Sequence of protein 2:
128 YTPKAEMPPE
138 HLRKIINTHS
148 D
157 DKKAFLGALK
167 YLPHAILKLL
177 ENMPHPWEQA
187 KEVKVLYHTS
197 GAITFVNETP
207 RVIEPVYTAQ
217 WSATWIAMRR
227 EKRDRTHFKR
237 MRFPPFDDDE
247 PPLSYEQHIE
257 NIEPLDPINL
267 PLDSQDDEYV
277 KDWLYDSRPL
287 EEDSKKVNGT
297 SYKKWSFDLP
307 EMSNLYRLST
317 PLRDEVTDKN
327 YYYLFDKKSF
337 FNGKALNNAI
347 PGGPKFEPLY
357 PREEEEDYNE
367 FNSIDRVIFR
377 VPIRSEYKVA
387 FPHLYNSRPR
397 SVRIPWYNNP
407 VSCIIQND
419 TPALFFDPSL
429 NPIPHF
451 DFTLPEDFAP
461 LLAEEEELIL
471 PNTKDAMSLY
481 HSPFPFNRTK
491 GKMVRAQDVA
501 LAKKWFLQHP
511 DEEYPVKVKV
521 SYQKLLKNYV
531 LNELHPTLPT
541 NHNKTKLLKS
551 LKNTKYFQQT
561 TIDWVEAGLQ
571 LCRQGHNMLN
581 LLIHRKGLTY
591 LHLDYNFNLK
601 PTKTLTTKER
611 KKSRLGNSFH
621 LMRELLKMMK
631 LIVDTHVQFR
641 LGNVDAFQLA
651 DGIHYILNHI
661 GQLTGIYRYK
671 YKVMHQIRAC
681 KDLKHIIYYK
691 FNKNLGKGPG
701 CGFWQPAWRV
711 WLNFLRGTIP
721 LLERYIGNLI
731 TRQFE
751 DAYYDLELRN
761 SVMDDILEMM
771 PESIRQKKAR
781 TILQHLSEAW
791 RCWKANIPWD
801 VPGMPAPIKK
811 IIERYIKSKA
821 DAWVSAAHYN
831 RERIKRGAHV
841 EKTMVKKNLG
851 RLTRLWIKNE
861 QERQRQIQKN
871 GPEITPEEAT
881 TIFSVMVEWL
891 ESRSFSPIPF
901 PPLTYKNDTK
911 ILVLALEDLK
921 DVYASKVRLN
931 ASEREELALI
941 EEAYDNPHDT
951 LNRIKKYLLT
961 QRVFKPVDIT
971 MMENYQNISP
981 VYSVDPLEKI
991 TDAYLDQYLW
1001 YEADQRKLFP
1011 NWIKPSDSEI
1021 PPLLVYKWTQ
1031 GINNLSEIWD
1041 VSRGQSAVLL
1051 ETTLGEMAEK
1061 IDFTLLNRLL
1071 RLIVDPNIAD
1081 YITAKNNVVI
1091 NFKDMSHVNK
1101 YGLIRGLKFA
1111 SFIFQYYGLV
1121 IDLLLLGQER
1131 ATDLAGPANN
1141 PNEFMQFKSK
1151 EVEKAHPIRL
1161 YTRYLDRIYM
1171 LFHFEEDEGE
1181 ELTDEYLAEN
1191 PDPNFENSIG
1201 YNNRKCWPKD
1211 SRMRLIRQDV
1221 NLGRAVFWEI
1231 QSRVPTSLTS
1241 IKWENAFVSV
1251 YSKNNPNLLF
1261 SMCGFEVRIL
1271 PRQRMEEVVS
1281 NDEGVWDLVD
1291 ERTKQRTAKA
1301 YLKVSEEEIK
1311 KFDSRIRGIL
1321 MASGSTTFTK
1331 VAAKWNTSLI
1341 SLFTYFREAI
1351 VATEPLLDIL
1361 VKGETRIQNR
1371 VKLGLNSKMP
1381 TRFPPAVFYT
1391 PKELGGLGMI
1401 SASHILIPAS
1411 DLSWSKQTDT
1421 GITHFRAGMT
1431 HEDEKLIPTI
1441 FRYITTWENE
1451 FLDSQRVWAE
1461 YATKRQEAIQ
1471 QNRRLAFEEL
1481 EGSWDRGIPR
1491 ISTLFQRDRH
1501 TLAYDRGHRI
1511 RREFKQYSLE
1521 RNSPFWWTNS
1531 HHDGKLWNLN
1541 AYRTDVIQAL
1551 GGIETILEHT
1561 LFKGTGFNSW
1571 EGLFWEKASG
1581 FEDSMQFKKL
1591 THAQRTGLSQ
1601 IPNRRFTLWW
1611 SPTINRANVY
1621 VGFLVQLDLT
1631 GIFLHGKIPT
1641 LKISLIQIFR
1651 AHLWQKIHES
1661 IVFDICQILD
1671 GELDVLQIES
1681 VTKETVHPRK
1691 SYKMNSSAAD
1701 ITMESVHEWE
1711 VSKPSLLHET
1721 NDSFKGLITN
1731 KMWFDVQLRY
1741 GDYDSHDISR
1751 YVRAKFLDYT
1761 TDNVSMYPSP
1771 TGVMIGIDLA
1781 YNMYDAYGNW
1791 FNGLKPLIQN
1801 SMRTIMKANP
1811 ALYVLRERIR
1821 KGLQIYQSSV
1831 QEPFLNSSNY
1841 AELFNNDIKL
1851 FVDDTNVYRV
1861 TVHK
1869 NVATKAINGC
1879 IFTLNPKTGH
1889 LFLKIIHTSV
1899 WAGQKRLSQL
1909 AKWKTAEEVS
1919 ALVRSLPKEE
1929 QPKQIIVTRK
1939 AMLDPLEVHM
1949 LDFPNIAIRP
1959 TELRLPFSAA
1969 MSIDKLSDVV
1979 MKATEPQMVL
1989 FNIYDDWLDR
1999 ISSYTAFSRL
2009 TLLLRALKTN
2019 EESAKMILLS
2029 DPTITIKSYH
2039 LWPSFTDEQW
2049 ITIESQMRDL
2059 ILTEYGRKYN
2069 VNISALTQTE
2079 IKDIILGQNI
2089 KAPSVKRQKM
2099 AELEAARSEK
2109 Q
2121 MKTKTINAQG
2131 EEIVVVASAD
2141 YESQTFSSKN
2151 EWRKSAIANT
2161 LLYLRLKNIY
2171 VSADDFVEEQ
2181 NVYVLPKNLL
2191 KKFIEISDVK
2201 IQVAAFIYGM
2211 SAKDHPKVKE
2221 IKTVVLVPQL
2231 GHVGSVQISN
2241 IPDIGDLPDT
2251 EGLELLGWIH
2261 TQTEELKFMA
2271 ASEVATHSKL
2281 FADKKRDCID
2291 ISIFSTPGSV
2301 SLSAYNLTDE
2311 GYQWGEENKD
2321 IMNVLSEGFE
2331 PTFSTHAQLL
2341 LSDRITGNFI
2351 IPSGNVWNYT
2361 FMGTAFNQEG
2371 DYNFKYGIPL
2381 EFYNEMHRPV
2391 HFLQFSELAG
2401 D

Residue-level contacts at the interface:
Residue R1442 in protein 2 contacts residue A16 in protein 1 (closest heavy-atom distance 4.2 Å).
Residue I1405 in protein 2 is in contact with residue A4 in protein 1 (closest heavy-atom distance 3.5 Å).
Residue S1403 in protein 2 interacts with residue A5 in protein 1 (closest heavy-atom distance 4.5 Å).
Residue F1441 in protein 2 is in contact with residue A12 in protein 1 (closest heavy-atom distance 4.0 Å).
Residue P1408 in protein 2 contacts residue A1 in protein 1 (closest heavy-atom distance 4.1 Å).
Residue T1446 in protein 2 contacts residue A17 in protein 1 (closest heavy-atom distance 4.3 Å).
Residue T1365 in protein 2 contacts residue A5 in protein 1 (closest heavy-atom distance 3.2 Å).
Residue V1351 in protein 2 contacts residue A13 in protein 1 (closest heavy-atom distance 4.4 Å).
Residue H1404 in protein 2 contacts residue A11 in protein 1 (closest heavy-atom distance 4.7 Å).
Residue P1408 in protein 2 interacts with residue A3 in protein 1 (closest heavy-atom distance 3.6 Å).
Residue R1382 in protein 2 interacts with residue A1 in protein 1 (closest heavy-atom distance 3.5 Å).
Residue T1445 in protein 2 interacts with residue A17 in protein 1 (closest heavy-atom distance 3.7 Å).
Residue E1283 in protein 2 is in contact with residue A12 in protein 1 (closest heavy-atom distance 3.2 Å).
Residue F1441 in protein 2 is in contact with residue A17 in protein 1 (closest heavy-atom distance 3.7 Å).
Residue T1381 in protein 2 contacts residue A1 in protein 1 (closest heavy-atom distance 4.3 Å).
Residue T1446 in protein 2 contacts residue A16 in protein 1 (closest heavy-atom distance 3.6 Å).
Residue E1283 in protein 2 contacts residue A14 in protein 1 (closest heavy-atom distance 4.0 Å).
Residue F1441 in protein 2 contacts residue A16 in protein 1 (closest heavy-atom distance 3.0 Å).
Residue I1444 in protein 2 is in contact with residue A16 in protein 1 (closest heavy-atom distance 3.6 Å).
Residue Y1443 in protein 2 interacts with residue A19 in protein 1 (closest heavy-atom distance 4.3 Å).
Residue V1351 in protein 2 contacts residue A12 in protein 1 (closest heavy-atom distance 3.5 Å).
Residue T1439 in protein 2 contacts residue A8 in protein 1 (closest heavy-atom distance 4.8 Å).
Residue I1405 in protein 2 contacts residue A6 in protein 1 (closest heavy-atom distance 4.6 Å).
Residue V1351 in protein 2 interacts with residue A14 in protein 1 (closest heavy-atom distance 4.1 Å).
Residue H1404 in protein 2 is in contact with residue A7 in protein 1 (closest heavy-atom distance 3.9 Å).
Residue V1361 in protein 2 is in contact with residue A6 in protein 1 (closest heavy-atom distance 3.2 Å).
Residue H1404 in protein 2 contacts residue A8 in protein 1 (closest heavy-atom distance 4.2 Å).
Residue F1441 in protein 2 interacts with residue A15 in protein 1 (closest heavy-atom distance 4.5 Å).
Residue H1404 in protein 2 interacts with residue A4 in protein 1 (closest heavy-atom distance 3.2 Å).
Residue L1357 in protein 2 contacts residue A8 in protein 1 (closest heavy-atom distance 5.0 Å).
Residue I1405 in protein 2 contacts residue A5 in protein 1 (closest heavy-atom distance 3.6 Å).
Residue V1361 in protein 2 is in contact with residue A8 in protein 1 (closest heavy-atom distance 4.6 Å).
Residue F1441 in protein 2 interacts with residue A8 in protein 1 (closest heavy-atom distance 4.4 Å).
Residue R1382 in protein 2 contacts residue A3 in protein 1 (closest heavy-atom distance 4.9 Å).
Residue H1404 in protein 2 contacts residue A6 in protein 1 (closest heavy-atom distance 2.8 Å).
Residue A1402 in protein 2 interacts with residue A8 in protein 1 (closest heavy-atom distance 4.3 Å).
Residue R1442 in protein 2 contacts residue A18 in protein 1 (closest heavy-atom distance 2.7 Å).
Residue V1361 in protein 2 is in contact with residue A5 in protein 1 (closest heavy-atom distance 3.5 Å).
Residue E1354 in protein 2 contacts residue A9 in protein 1 (closest heavy-atom distance 3.4 Å).
Residue Y1443 in protein 2 is in contact with residue A17 in protein 1 (closest heavy-atom distance 4.1 Å).
Residue I1444 in protein 2 contacts residue A17 in protein 1 (closest heavy-atom distance 3.4 Å).
Residue R1442 in protein 2 is in contact with residue A19 in protein 1 (closest heavy-atom distance 4.4 Å).
Residue R1442 in protein 2 interacts with residue A17 in protein 1 (closest heavy-atom distance 3.4 Å).
Residue G1284 in protein 2 is in contact with residue A14 in protein 1 (closest heavy-atom distance 4.9 Å).
Residue S1403 in protein 2 is in contact with residue A8 in protein 1 (closest heavy-atom distance 4.5 Å).
Residue Y1443 in protein 2 interacts with residue A18 in protein 1 (closest heavy-atom distance 4.0 Å).
Residue L1406 in protein 2 interacts with residue A3 in protein 1 (closest heavy-atom distance 3.4 Å).
Residue L1357 in protein 2 is in contact with residue A9 in protein 1 (closest heavy-atom distance 3.6 Å).
Residue H1404 in protein 2 interacts with residue A5 in protein 1 (closest heavy-atom distance 3.9 Å).
Residue R1442 in protein 2 contacts residue A15 in protein 1 (closest heavy-atom distance 4.0 Å).
Residue V1361 in protein 2 is in contact with residue A7 in protein 1 (closest heavy-atom distance 3.6 Å).
Residue Q1368 in protein 2 interacts with residue A5 in protein 1 (closest heavy-atom distance 4.3 Å).
Residue E1283 in protein 2 interacts with residue A9 in protein 1 (closest heavy-atom distance 4.2 Å).
Residue L1406 in protein 2 interacts with residue A4 in protein 1 (closest heavy-atom distance 4.9 Å).
Residue N1449 in protein 2 is in contact with residue A17 in protein 1 (closest heavy-atom distance 4.9 Å).
Residue S1403 in protein 2 is in contact with residue A6 in protein 1 (closest heavy-atom distance 3.4 Å).
Residue E1283 in protein 2 is in contact with residue A13 in protein 1 (closest heavy-atom distance 3.2 Å).

Sequence of protein 1:
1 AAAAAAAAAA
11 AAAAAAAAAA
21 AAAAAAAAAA

The following describes two proteins that form a bound complex.